Residue-level contacts at the interface:
Residue Y22 in protein 2 interacts with residue A109 in protein 1 (closest heavy-atom distance 2.7 Å).
Residue S35 in protein 2 interacts with residue D91 in protein 1 (closest heavy-atom distance 3.1 Å).
Residue M579 in protein 2 is in contact with residue Q22 in protein 1 (closest heavy-atom distance 3.2 Å).
Residue V285 in protein 2 contacts residue S44 in protein 1 (closest heavy-atom distance 3.3 Å).
Residue E124 in protein 2 is in contact with residue R86 in protein 1 (closest heavy-atom distance 3.2 Å).
Residue E36 in protein 2 interacts with residue D91 in protein 1 (closest heavy-atom distance 2.7 Å).
Residue F288 in protein 2 interacts with residue Q42 in protein 1 (closest heavy-atom distance 3.0 Å).
Residue H347 in protein 2 contacts residue Q42 in protein 1 (closest heavy-atom distance 3.1 Å).
Residue W368 in protein 2 is in contact with residue N25 in protein 1 (closest heavy-atom distance 3.0 Å).
Residue R17 in protein 2 contacts residue F53 in protein 1 (closest heavy-atom distance 3.1 Å).
Residue Q69 in protein 2 contacts residue D51 in protein 1 (closest heavy-atom distance 3.0 Å).
Residue T82 in protein 2 contacts residue R83 in protein 1 (closest heavy-atom distance 2.5 Å).
Residue R34 in protein 2 contacts residue D91 in protein 1 (closest heavy-atom distance 3.1 Å).
Residue Y365 in protein 2 is in contact with residue P29 in protein 1 (closest heavy-atom distance 2.6 Å).
Residue E493 in protein 2 contacts residue R14 in protein 1 (closest heavy-atom distance 2.9 Å).
Residue R607 in protein 2 interacts with residue T3 in protein 1 (closest heavy-atom distance 3.2 Å).
Residue Q399 in protein 2 is in contact with residue P23 in protein 1 (closest heavy-atom distance 3.2 Å).
Residue R47 in protein 2 interacts with residue L74 in protein 1 (closest heavy-atom distance 3.4 Å).
Residue H51 in protein 2 is in contact with residue L74 in protein 1 (closest heavy-atom distance 3.3 Å).
Residue I244 in protein 2 interacts with residue K30 in protein 1 (closest heavy-atom distance 3.3 Å).
Residue H431 in protein 2 contacts residue L24 in protein 1 (closest heavy-atom distance 2.8 Å).
Residue E423 in protein 2 is in contact with residue R31 in protein 1 (closest heavy-atom distance 2.8 Å).
Residue K37 in protein 2 interacts with residue E98 in protein 1 (closest heavy-atom distance 3.1 Å).
Residue E124 in protein 2 contacts residue R83 in protein 1 (closest heavy-atom distance 3.3 Å).
Residue Y43 in protein 2 contacts residue R83 in protein 1 (closest heavy-atom distance 2.4 Å).
Residue H83 in protein 2 contacts residue R81 in protein 1 (closest heavy-atom distance 3.0 Å).
Residue Q403 in protein 2 contacts residue R10 in protein 1 (closest heavy-atom distance 3.3 Å).
Residue R47 in protein 2 contacts residue Q117 in protein 1 (closest heavy-atom distance 2.7 Å).
Residue Y22 in protein 2 interacts with residue C112 in protein 1 (closest heavy-atom distance 3.2 Å).
Residue E81 in protein 2 interacts with residue R83 in protein 1 (closest heavy-atom distance 3.0 Å).
Residue R286 in protein 2 is in contact with residue S44 in protein 1 (closest heavy-atom distance 2.8 Å).
Residue N284 in protein 2 interacts with residue Q46 in protein 1 (closest heavy-atom distance 2.9 Å).
Residue K37 in protein 2 is in contact with residue E94 in protein 1 (closest heavy-atom distance 3.1 Å).
Residue G282 in protein 2 interacts with residue E48 in protein 1 (closest heavy-atom distance 2.8 Å).
Residue Q40 in protein 2 contacts residue V119 in protein 1 (closest heavy-atom distance 3.0 Å).
Residue E36 in protein 2 interacts with residue S121 in protein 1 (closest heavy-atom distance 2.7 Å).
Residue D421 in protein 2 contacts residue R31 in protein 1 (closest heavy-atom distance 3.2 Å).
Residue M582 in protein 2 interacts with residue A18 in protein 1 (closest heavy-atom distance 3.2 Å).
Residue Y43 in protein 2 contacts residue F82 in protein 1 (closest heavy-atom distance 3.3 Å).
Residue Y584 in protein 2 contacts residue P5 in protein 1 (closest heavy-atom distance 2.9 Å).
Residue E36 in protein 2 interacts with residue R84 in protein 1 (closest heavy-atom distance 2.7 Å).
Residue Y155 in protein 2 contacts residue I43 in protein 1 (closest heavy-atom distance 3.2 Å).
Residue Y22 in protein 2 interacts with residue L113 in protein 1 (closest heavy-atom distance 3.1 Å).
Residue E423 in protein 2 interacts with residue K30 in protein 1 (closest heavy-atom distance 2.8 Å).
Residue T44 in protein 2 contacts residue V119 in protein 1 (closest heavy-atom distance 3.0 Å).
Residue Q69 in protein 2 is in contact with residue A52 in protein 1 (closest heavy-atom distance 2.6 Å).
Residue D204 in protein 2 contacts residue R31 in protein 1 (closest heavy-atom distance 3.0 Å).
Residue H83 in protein 2 contacts residue V125 in protein 1 (closest heavy-atom distance 2.7 Å).
Residue Q41 in protein 2 is in contact with residue S97 in protein 1 (closest heavy-atom distance 2.8 Å).
Residue N13 in protein 2 interacts with residue E54 in protein 1 (closest heavy-atom distance 3.2 Å).
Residue E84 in protein 2 is in contact with residue R81 in protein 1 (closest heavy-atom distance 2.9 Å).
Residue S441 in protein 2 contacts residue E17 in protein 1 (closest heavy-atom distance 2.7 Å).
Residue R17 in protein 2 contacts residue D51 in protein 1 (closest heavy-atom distance 2.8 Å).
Residue Q349 in protein 2 is in contact with residue G87 in protein 1 (closest heavy-atom distance 3.0 Å).
Residue Q399 in protein 2 contacts residue S20 in protein 1 (closest heavy-atom distance 3.1 Å).
Residue D204 in protein 2 interacts with residue R35 in protein 1 (closest heavy-atom distance 3.3 Å).
Residue F495 in protein 2 contacts residue R14 in protein 1 (closest heavy-atom distance 3.3 Å).
Residue T82 in protein 2 contacts residue R81 in protein 1 (closest heavy-atom distance 3.2 Å).
Residue K37 in protein 2 interacts with residue S96 in protein 1 (closest heavy-atom distance 2.9 Å).
Residue F495 in protein 2 interacts with residue S16 in protein 1 (closest heavy-atom distance 2.7 Å).

These two protein chains interact to form a complex.

Sequence of protein 2:
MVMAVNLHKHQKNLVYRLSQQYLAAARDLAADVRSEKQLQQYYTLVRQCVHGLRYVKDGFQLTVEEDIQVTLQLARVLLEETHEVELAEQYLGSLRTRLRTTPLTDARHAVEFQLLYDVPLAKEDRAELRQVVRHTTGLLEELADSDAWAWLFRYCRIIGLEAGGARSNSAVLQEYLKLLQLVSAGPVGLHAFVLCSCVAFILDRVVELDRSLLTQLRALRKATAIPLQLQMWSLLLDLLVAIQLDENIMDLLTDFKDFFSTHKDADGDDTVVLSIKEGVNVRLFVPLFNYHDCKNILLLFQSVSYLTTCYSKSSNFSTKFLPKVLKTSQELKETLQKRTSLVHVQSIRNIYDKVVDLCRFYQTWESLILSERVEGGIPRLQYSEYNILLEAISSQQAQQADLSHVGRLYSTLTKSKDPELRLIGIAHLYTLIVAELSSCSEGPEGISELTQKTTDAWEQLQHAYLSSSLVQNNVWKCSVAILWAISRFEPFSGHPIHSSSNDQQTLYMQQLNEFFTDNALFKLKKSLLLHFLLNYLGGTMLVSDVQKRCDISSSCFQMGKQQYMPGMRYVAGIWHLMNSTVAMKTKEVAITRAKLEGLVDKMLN

Sequence of protein 1:
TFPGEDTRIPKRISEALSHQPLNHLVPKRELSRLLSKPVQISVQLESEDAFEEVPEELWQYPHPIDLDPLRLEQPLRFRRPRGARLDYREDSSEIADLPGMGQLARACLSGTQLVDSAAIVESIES